Sequence of the second protein:
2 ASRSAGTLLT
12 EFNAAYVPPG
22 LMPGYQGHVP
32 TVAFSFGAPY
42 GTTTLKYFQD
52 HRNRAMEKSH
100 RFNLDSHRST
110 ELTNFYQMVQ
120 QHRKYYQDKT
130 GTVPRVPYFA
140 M

Interface contacts:
Residue G63 in the first protein is in contact with residue E12 in the second protein (closest heavy-atom distance 4.0 Å).
Residue K180 in the first protein is in contact with residue F13 in the second protein (closest heavy-atom distance 4.0 Å).
Residue K62 in the first protein interacts with residue E12 in the second protein (closest heavy-atom distance 3.8 Å).

These two protein chains interact to form a complex.

Sequence of the first protein:
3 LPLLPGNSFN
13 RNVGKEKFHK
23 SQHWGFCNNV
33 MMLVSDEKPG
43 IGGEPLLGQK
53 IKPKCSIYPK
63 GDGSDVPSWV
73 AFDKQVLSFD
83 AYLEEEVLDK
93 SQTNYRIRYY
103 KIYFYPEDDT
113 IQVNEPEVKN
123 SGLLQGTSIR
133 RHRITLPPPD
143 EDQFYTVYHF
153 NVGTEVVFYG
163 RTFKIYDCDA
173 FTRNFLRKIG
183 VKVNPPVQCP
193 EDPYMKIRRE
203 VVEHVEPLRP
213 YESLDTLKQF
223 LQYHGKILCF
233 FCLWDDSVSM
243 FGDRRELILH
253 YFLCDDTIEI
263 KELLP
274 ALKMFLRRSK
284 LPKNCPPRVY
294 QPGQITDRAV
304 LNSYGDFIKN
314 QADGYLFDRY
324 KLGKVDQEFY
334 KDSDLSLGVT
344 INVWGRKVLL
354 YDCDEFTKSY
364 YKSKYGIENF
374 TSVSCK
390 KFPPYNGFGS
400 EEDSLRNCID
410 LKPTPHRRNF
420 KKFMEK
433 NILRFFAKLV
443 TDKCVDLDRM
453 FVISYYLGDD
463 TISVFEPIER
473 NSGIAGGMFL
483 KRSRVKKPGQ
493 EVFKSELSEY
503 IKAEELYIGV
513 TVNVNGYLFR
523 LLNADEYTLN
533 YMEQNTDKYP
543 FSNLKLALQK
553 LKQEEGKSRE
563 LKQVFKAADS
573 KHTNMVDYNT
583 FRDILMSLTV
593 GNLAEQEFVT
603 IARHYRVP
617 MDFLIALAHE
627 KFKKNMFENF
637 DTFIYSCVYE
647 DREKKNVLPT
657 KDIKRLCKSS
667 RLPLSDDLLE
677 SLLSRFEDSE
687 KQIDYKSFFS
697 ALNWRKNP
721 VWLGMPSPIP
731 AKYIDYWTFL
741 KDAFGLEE